Sequence of the second protein:
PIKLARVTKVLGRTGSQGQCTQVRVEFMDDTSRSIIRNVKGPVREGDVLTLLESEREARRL

Sequence of the first protein:
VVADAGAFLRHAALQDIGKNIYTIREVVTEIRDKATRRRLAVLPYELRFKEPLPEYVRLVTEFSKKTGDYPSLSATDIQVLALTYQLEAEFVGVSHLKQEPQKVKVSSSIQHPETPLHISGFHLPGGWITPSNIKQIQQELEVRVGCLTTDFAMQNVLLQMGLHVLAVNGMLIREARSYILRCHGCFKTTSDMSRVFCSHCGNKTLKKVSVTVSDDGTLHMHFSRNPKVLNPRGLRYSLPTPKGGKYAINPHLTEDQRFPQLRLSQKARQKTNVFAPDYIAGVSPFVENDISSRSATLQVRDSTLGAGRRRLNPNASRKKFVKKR

Residue-level contacts at the interface:
Residue P364 in the first protein is in contact with residue I43 in the second protein (closest heavy-atom distance 5.0 Å).
Residue D365 in the first protein interacts with residue I43 in the second protein (closest heavy-atom distance 5.0 Å).
Residue A368 in the first protein contacts residue L18 in the second protein (closest heavy-atom distance 3.9 Å).
Residue S371 in the first protein contacts residue L68 in the second protein (closest heavy-atom distance 4.9 Å).
Residue D365 in the first protein is in contact with residue R31 in the second protein (closest heavy-atom distance 4.7 Å).
Residue I367 in the first protein contacts residue I43 in the second protein (closest heavy-atom distance 3.9 Å).
Residue D365 in the first protein interacts with residue K16 in the second protein (closest heavy-atom distance 4.9 Å).
Residue A368 in the first protein is in contact with residue Q29 in the second protein (closest heavy-atom distance 3.9 Å).
Residue P364 in the first protein is in contact with residue R31 in the second protein (closest heavy-atom distance 3.7 Å).
Residue A368 in the first protein is in contact with residue R66 in the second protein (closest heavy-atom distance 3.8 Å).
Residue A368 in the first protein contacts residue L68 in the second protein (closest heavy-atom distance 4.3 Å).
Residue I367 in the first protein interacts with residue L68 in the second protein (closest heavy-atom distance 2.9 Å).
Residue A368 in the first protein contacts residue R67 in the second protein (closest heavy-atom distance 4.2 Å).
Residue D365 in the first protein interacts with residue L18 in the second protein (closest heavy-atom distance 3.8 Å).
Residue Y366 in the first protein contacts residue L68 in the second protein (closest heavy-atom distance 4.9 Å).
Residue I367 in the first protein interacts with residue R67 in the second protein (closest heavy-atom distance 3.4 Å).
Residue G369 in the first protein contacts residue L68 in the second protein (closest heavy-atom distance 4.7 Å).
Residue A368 in the first protein interacts with residue I43 in the second protein (closest heavy-atom distance 3.8 Å).
Residue P372 in the first protein is in contact with residue L68 in the second protein (closest heavy-atom distance 4.6 Å).
Residue V370 in the first protein is in contact with residue L68 in the second protein (closest heavy-atom distance 3.6 Å).

This data describes a binding interaction between two proteins.